The following describes two proteins that form a bound complex.

Sequence of protein 1:
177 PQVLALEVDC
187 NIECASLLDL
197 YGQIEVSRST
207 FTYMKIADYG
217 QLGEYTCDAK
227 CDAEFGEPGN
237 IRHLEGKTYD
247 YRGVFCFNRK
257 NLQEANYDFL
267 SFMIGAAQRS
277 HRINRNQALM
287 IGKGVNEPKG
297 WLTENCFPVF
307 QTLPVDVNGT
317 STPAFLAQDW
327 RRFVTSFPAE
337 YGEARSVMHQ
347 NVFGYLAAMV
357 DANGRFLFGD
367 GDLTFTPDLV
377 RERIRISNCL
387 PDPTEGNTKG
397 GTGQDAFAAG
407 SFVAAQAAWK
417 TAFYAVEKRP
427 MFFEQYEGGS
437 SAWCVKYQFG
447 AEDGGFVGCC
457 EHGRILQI

Sequence of protein 2:
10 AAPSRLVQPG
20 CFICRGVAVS

Residue-level contacts at the interface:
Residue Y351 in protein 1 is in contact with residue P18 in protein 2 (closest heavy-atom distance 3.4 Å).
Residue L309 in protein 1 is in contact with residue R24 in protein 2 (closest heavy-atom distance 4.1 Å).
Residue K395 in protein 1 is in contact with residue V16 in protein 2 (closest heavy-atom distance 3.6 Å).
Residue G396 in protein 1 interacts with residue P18 in protein 2 (closest heavy-atom distance 4.8 Å).
Residue Q324 in protein 1 interacts with residue I22 in protein 2 (closest heavy-atom distance 4.5 Å).
Residue T308 in protein 1 is in contact with residue R24 in protein 2 (closest heavy-atom distance 4.8 Å).
Residue V356 in protein 1 is in contact with residue C20 in protein 2 (closest heavy-atom distance 4.5 Å).
Residue V311 in protein 1 is in contact with residue F21 in protein 2 (closest heavy-atom distance 4.8 Å).
Residue L322 in protein 1 interacts with residue I22 in protein 2 (closest heavy-atom distance 3.9 Å).
Residue L322 in protein 1 is in contact with residue C23 in protein 2 (closest heavy-atom distance 4.6 Å).
Residue V311 in protein 1 interacts with residue R24 in protein 2 (closest heavy-atom distance 3.6 Å).
Residue A358 in protein 1 interacts with residue C20 in protein 2 (closest heavy-atom distance 3.7 Å).
Residue L322 in protein 1 interacts with residue F21 in protein 2 (closest heavy-atom distance 4.0 Å).
Residue T398 in protein 1 is in contact with residue V16 in protein 2 (closest heavy-atom distance 5.0 Å).
Residue G396 in protein 1 is in contact with residue V16 in protein 2 (closest heavy-atom distance 3.4 Å).
Residue V356 in protein 1 interacts with residue F21 in protein 2 (closest heavy-atom distance 4.6 Å).
Residue D325 in protein 1 is in contact with residue R24 in protein 2 (closest heavy-atom distance 2.2 Å).
Residue P310 in protein 1 contacts residue R24 in protein 2 (closest heavy-atom distance 4.1 Å).
Residue G397 in protein 1 contacts residue F21 in protein 2 (closest heavy-atom distance 3.3 Å).
Residue G392 in protein 1 is in contact with residue S13 in protein 2 (closest heavy-atom distance 4.8 Å).
Residue A320 in protein 1 interacts with residue R24 in protein 2 (closest heavy-atom distance 4.1 Å).
Residue Y351 in protein 1 is in contact with residue F21 in protein 2 (closest heavy-atom distance 4.4 Å).
Residue T394 in protein 1 contacts residue R14 in protein 2 (closest heavy-atom distance 3.7 Å).
Residue N393 in protein 1 contacts residue V16 in protein 2 (closest heavy-atom distance 4.8 Å).
Residue D401 in protein 1 interacts with residue V16 in protein 2 (closest heavy-atom distance 3.5 Å).
Residue T394 in protein 1 is in contact with residue V16 in protein 2 (closest heavy-atom distance 3.2 Å).
Residue A358 in protein 1 contacts residue I22 in protein 2 (closest heavy-atom distance 4.6 Å).
Residue M355 in protein 1 interacts with residue P18 in protein 2 (closest heavy-atom distance 4.3 Å).
Residue A320 in protein 1 is in contact with residue F21 in protein 2 (closest heavy-atom distance 3.8 Å).
Residue D357 in protein 1 contacts residue C20 in protein 2 (closest heavy-atom distance 3.7 Å).
Residue V311 in protein 1 contacts residue C23 in protein 2 (closest heavy-atom distance 4.2 Å).
Residue A354 in protein 1 interacts with residue P18 in protein 2 (closest heavy-atom distance 4.0 Å).
Residue N393 in protein 1 is in contact with residue R14 in protein 2 (closest heavy-atom distance 4.0 Å).
Residue T394 in protein 1 contacts residue S13 in protein 2 (closest heavy-atom distance 3.1 Å).
Residue V356 in protein 1 is in contact with residue P18 in protein 2 (closest heavy-atom distance 4.5 Å).
Residue N393 in protein 1 interacts with residue L15 in protein 2 (closest heavy-atom distance 4.2 Å).
Residue G397 in protein 1 is in contact with residue V16 in protein 2 (closest heavy-atom distance 3.7 Å).
Residue F321 in protein 1 contacts residue R24 in protein 2 (closest heavy-atom distance 4.2 Å).
Residue V356 in protein 1 interacts with residue G19 in protein 2 (closest heavy-atom distance 4.1 Å).
Residue D401 in protein 1 interacts with residue R14 in protein 2 (closest heavy-atom distance 2.9 Å).
Residue L322 in protein 1 interacts with residue R24 in protein 2 (closest heavy-atom distance 3.4 Å).
Residue G396 in protein 1 interacts with residue Q17 in protein 2 (closest heavy-atom distance 4.7 Å).
Residue D312 in protein 1 contacts residue A27 in protein 2 (closest heavy-atom distance 4.0 Å).